Contacts between the two chains:
Residue P346 in protein 2 is in contact with residue P12 in protein 1 (closest heavy-atom distance 4.0 Å).
Residue Y326 in protein 2 interacts with residue P40 in protein 1 (closest heavy-atom distance 3.9 Å).
Residue V330 in protein 2 interacts with residue V41 in protein 1 (closest heavy-atom distance 3.5 Å).
Residue L345 in protein 2 interacts with residue V11 in protein 1 (closest heavy-atom distance 4.2 Å).
Residue F301 in protein 2 contacts residue L39 in protein 1 (closest heavy-atom distance 4.0 Å).
Residue V330 in protein 2 interacts with residue T43 in protein 1 (closest heavy-atom distance 3.6 Å).
Residue Q335 in protein 2 is in contact with residue A47 in protein 1 (closest heavy-atom distance 3.6 Å).
Residue P346 in protein 2 is in contact with residue V11 in protein 1 (closest heavy-atom distance 3.8 Å).
Residue Q335 in protein 2 is in contact with residue P46 in protein 1 (closest heavy-atom distance 3.5 Å).
Residue M331 in protein 2 interacts with residue T43 in protein 1 (closest heavy-atom distance 2.9 Å).
Residue W354 in protein 2 is in contact with residue V11 in protein 1 (closest heavy-atom distance 4.0 Å).
Residue P302 in protein 2 interacts with residue I42 in protein 1 (closest heavy-atom distance 3.9 Å).
Residue F358 in protein 2 contacts residue Y8 in protein 1 (closest heavy-atom distance 3.6 Å).
Residue I333 in protein 2 contacts residue I44 in protein 1 (closest heavy-atom distance 3.4 Å).
Residue L277 in protein 2 is in contact with residue P40 in protein 1 (closest heavy-atom distance 4.0 Å).
Residue K362 in protein 2 is in contact with residue N7 in protein 1 (closest heavy-atom distance 4.3 Å).
Residue M292 in protein 2 interacts with residue I42 in protein 1 (closest heavy-atom distance 3.7 Å).
Residue I333 in protein 2 interacts with residue D45 in protein 1 (closest heavy-atom distance 2.8 Å).
Residue S355 in protein 2 interacts with residue L9 in protein 1 (closest heavy-atom distance 3.8 Å).
Residue M349 in protein 2 contacts residue P12 in protein 1 (closest heavy-atom distance 4.5 Å).
Residue F358 in protein 2 is in contact with residue L9 in protein 1 (closest heavy-atom distance 3.5 Å).
Residue F358 in protein 2 is in contact with residue N7 in protein 1 (closest heavy-atom distance 3.7 Å).
Residue L345 in protein 2 contacts residue P12 in protein 1 (closest heavy-atom distance 4.6 Å).
Residue I333 in protein 2 interacts with residue T43 in protein 1 (closest heavy-atom distance 2.8 Å).
Residue W354 in protein 2 contacts residue L9 in protein 1 (closest heavy-atom distance 3.8 Å).
Residue Y343 in protein 2 contacts residue V11 in protein 1 (closest heavy-atom distance 3.3 Å).
Residue W354 in protein 2 is in contact with residue T10 in protein 1 (closest heavy-atom distance 3.0 Å).
Residue F301 in protein 2 interacts with residue P40 in protein 1 (closest heavy-atom distance 3.5 Å).
Residue F336 in protein 2 is in contact with residue A47 in protein 1 (closest heavy-atom distance 3.9 Å).
Residue M331 in protein 2 is in contact with residue P40 in protein 1 (closest heavy-atom distance 4.6 Å).
Residue N329 in protein 2 interacts with residue V41 in protein 1 (closest heavy-atom distance 3.6 Å).
Residue I333 in protein 2 contacts residue I42 in protein 1 (closest heavy-atom distance 4.2 Å).
Residue E361 in protein 2 is in contact with residue N6 in protein 1 (closest heavy-atom distance 2.6 Å).
Residue N329 in protein 2 is in contact with residue L39 in protein 1 (closest heavy-atom distance 4.0 Å).
Residue K362 in protein 2 contacts residue N6 in protein 1 (closest heavy-atom distance 2.4 Å).
Residue W354 in protein 2 interacts with residue P12 in protein 1 (closest heavy-atom distance 3.4 Å).
Residue F358 in protein 2 interacts with residue N6 in protein 1 (closest heavy-atom distance 3.4 Å).
Residue M331 in protein 2 is in contact with residue V41 in protein 1 (closest heavy-atom distance 2.9 Å).
Residue Q335 in protein 2 interacts with residue I44 in protein 1 (closest heavy-atom distance 3.9 Å).
Residue N329 in protein 2 is in contact with residue D38 in protein 1 (closest heavy-atom distance 2.9 Å).
Residue N332 in protein 2 is in contact with residue I44 in protein 1 (closest heavy-atom distance 4.4 Å).
Residue M331 in protein 2 interacts with residue I42 in protein 1 (closest heavy-atom distance 3.3 Å).
Residue K320 in protein 2 contacts residue A47 in protein 1 (closest heavy-atom distance 4.2 Å).
Residue F197 in protein 2 contacts residue P40 in protein 1 (closest heavy-atom distance 4.9 Å).
Residue R334 in protein 2 contacts residue D45 in protein 1 (closest heavy-atom distance 3.7 Å).
Residue N329 in protein 2 contacts residue P40 in protein 1 (closest heavy-atom distance 3.3 Å).
Residue V330 in protein 2 contacts residue P40 in protein 1 (closest heavy-atom distance 4.6 Å).
Residue Q335 in protein 2 is in contact with residue S48 in protein 1 (closest heavy-atom distance 4.8 Å).
Residue N337 in protein 2 interacts with residue S48 in protein 1 (closest heavy-atom distance 4.3 Å).
Residue T299 in protein 2 contacts residue L39 in protein 1 (closest heavy-atom distance 3.6 Å).
Residue L277 in protein 2 interacts with residue L39 in protein 1 (closest heavy-atom distance 4.0 Å).
Residue N332 in protein 2 is in contact with residue T43 in protein 1 (closest heavy-atom distance 3.0 Å).
Residue Y290 in protein 2 is in contact with residue I44 in protein 1 (closest heavy-atom distance 3.5 Å).
Residue P346 in protein 2 is in contact with residue A13 in protein 1 (closest heavy-atom distance 4.4 Å).
Residue Q335 in protein 2 contacts residue D45 in protein 1 (closest heavy-atom distance 3.1 Å).
Residue N332 in protein 2 interacts with residue D45 in protein 1 (closest heavy-atom distance 3.0 Å).
Residue G300 in protein 2 contacts residue L39 in protein 1 (closest heavy-atom distance 3.6 Å).
Residue N337 in protein 2 is in contact with residue A47 in protein 1 (closest heavy-atom distance 4.1 Å).
Residue F301 in protein 2 is in contact with residue I42 in protein 1 (closest heavy-atom distance 4.0 Å).

This data describes a binding interaction between two proteins.

Sequence of protein 2:
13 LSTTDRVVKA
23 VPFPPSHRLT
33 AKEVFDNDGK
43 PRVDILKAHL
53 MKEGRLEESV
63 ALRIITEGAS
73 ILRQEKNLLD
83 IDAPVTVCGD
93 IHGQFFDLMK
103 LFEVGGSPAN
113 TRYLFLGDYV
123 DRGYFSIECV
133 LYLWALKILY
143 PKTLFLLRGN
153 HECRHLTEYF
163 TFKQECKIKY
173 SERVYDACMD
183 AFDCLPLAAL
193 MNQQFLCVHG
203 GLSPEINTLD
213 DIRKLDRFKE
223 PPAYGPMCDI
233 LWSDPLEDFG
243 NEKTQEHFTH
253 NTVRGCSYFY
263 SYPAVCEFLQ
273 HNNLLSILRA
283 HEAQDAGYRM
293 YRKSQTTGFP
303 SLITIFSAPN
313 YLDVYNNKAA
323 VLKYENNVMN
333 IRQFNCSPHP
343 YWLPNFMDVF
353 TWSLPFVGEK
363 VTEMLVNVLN

Sequence of protein 1:
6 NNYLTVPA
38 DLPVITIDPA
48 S